The following describes two proteins that form a bound complex.

Sequence of protein 2:
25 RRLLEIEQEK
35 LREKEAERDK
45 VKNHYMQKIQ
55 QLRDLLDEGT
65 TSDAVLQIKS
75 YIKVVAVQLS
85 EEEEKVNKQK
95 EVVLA

Sequence of protein 1:
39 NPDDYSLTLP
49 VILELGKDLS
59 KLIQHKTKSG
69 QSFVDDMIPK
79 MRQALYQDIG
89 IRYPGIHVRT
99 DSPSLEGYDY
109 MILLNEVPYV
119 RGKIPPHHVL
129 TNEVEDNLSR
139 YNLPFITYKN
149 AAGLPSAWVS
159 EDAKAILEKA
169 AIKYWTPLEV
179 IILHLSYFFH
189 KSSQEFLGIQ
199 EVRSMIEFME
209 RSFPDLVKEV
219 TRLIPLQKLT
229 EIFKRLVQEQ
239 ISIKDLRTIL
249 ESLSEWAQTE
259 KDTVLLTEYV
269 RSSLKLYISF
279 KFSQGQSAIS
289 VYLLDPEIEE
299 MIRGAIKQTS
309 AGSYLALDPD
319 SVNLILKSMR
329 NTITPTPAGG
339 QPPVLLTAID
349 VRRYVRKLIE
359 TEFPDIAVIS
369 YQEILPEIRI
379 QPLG

Contacts between the two chains:
Residue P317 in protein 1 interacts with residue H48 in protein 2 (closest heavy-atom distance 3.4 Å).
Residue P317 in protein 1 contacts residue I72 in protein 2 (closest heavy-atom distance 4.9 Å).
Residue D316 in protein 1 contacts residue H48 in protein 2 (closest heavy-atom distance 3.0 Å).
Residue V320 in protein 1 contacts residue Y75 in protein 2 (closest heavy-atom distance 4.1 Å).
Residue P317 in protein 1 is in contact with residue Y75 in protein 2 (closest heavy-atom distance 3.5 Å).
Residue A314 in protein 1 is in contact with residue V78 in protein 2 (closest heavy-atom distance 3.6 Å).
Residue L313 in protein 1 contacts residue V78 in protein 2 (closest heavy-atom distance 5.0 Å).
Residue K305 in protein 1 is in contact with residue K77 in protein 2 (closest heavy-atom distance 4.9 Å).
Residue K305 in protein 1 interacts with residue V81 in protein 2 (closest heavy-atom distance 3.9 Å).
Residue L315 in protein 1 interacts with residue V79 in protein 2 (closest heavy-atom distance 4.8 Å).
Residue P317 in protein 1 interacts with residue V79 in protein 2 (closest heavy-atom distance 4.0 Å).
Residue D318 in protein 1 is in contact with residue Q55 in protein 2 (closest heavy-atom distance 3.6 Å).
Residue V320 in protein 1 interacts with residue Q71 in protein 2 (closest heavy-atom distance 4.6 Å).
Residue P317 in protein 1 interacts with residue K52 in protein 2 (closest heavy-atom distance 3.4 Å).
Residue L313 in protein 1 contacts residue Y75 in protein 2 (closest heavy-atom distance 3.3 Å).
Residue T359 in protein 1 interacts with residue D67 in protein 2 (closest heavy-atom distance 4.5 Å).
Residue K305 in protein 1 interacts with residue V78 in protein 2 (closest heavy-atom distance 3.9 Å).
Residue D318 in protein 1 is in contact with residue K52 in protein 2 (closest heavy-atom distance 2.7 Å).
Residue V320 in protein 1 contacts residue I72 in protein 2 (closest heavy-atom distance 4.8 Å).
Residue D318 in protein 1 contacts residue H48 in protein 2 (closest heavy-atom distance 3.5 Å).
Residue L313 in protein 1 is in contact with residue Q71 in protein 2 (closest heavy-atom distance 5.0 Å).
Residue L315 in protein 1 contacts residue V78 in protein 2 (closest heavy-atom distance 3.7 Å).
Residue L315 in protein 1 interacts with residue Y75 in protein 2 (closest heavy-atom distance 3.8 Å).
Residue L356 in protein 1 contacts residue Y75 in protein 2 (closest heavy-atom distance 4.7 Å).